Sequence of chain A:
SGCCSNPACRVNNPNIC

These two protein chains interact to form a complex.

Sequence of chain B:
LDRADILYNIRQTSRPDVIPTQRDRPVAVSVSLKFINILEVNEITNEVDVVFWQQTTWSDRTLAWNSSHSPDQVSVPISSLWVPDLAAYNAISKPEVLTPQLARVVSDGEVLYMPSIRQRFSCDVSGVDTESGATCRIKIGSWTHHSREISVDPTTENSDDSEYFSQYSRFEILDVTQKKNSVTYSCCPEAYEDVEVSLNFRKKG

Residue-level contacts at the interface:
Residue H145 in chain B is in contact with residue A8 in chain A (closest heavy-atom distance 3.4 Å).
Residue W143 in chain B interacts with residue V11 in chain A (closest heavy-atom distance 4.3 Å).
Residue W143 in chain B is in contact with residue A8 in chain A (closest heavy-atom distance 3.4 Å).
Residue Y185 in chain B is in contact with residue C9 in chain A (closest heavy-atom distance 3.6 Å).
Residue E190 in chain B is in contact with residue N12 in chain A (closest heavy-atom distance 4.8 Å).
Residue C187 in chain B interacts with residue I16 in chain A (closest heavy-atom distance 3.6 Å).
Residue W143 in chain B interacts with residue P7 in chain A (closest heavy-atom distance 3.5 Å).
Residue Y192 in chain B interacts with residue N13 in chain A (closest heavy-atom distance 3.4 Å).
Residue E190 in chain B is in contact with residue C9 in chain A (closest heavy-atom distance 5.0 Å).
Residue C187 in chain B is in contact with residue C9 in chain A (closest heavy-atom distance 4.8 Å).
Residue C188 in chain B interacts with residue C9 in chain A (closest heavy-atom distance 4.5 Å).
Residue Y192 in chain B contacts residue A8 in chain A (closest heavy-atom distance 3.6 Å).
Residue E149 in chain B contacts residue N12 in chain A (closest heavy-atom distance 4.5 Å).
Residue C188 in chain B contacts residue N13 in chain A (closest heavy-atom distance 3.3 Å).
Residue Y185 in chain B interacts with residue N6 in chain A (closest heavy-atom distance 3.4 Å).
Residue H146 in chain B interacts with residue A8 in chain A (closest heavy-atom distance 4.7 Å).
Residue Y89 in chain B interacts with residue A8 in chain A (closest heavy-atom distance 4.6 Å).
Residue Y192 in chain B is in contact with residue C9 in chain A (closest heavy-atom distance 3.4 Å).
Residue Y185 in chain B is in contact with residue C3 in chain A (closest heavy-atom distance 3.4 Å).
Residue T144 in chain B contacts residue V11 in chain A (closest heavy-atom distance 4.0 Å).
Residue Y192 in chain B is in contact with residue N12 in chain A (closest heavy-atom distance 3.5 Å).
Residue C187 in chain B contacts residue C3 in chain A (closest heavy-atom distance 3.8 Å).
Residue C187 in chain B contacts residue S1 in chain A (closest heavy-atom distance 4.1 Å).
Residue Y89 in chain B contacts residue P7 in chain A (closest heavy-atom distance 3.7 Å).
Residue H146 in chain B is in contact with residue N12 in chain A (closest heavy-atom distance 3.2 Å).
Residue C188 in chain B interacts with residue C3 in chain A (closest heavy-atom distance 4.2 Å).
Residue T144 in chain B contacts residue A8 in chain A (closest heavy-atom distance 4.1 Å).
Residue T144 in chain B contacts residue N12 in chain A (closest heavy-atom distance 2.7 Å).
Residue Y185 in chain B interacts with residue G2 in chain A (closest heavy-atom distance 3.3 Å).
Residue E190 in chain B contacts residue N13 in chain A (closest heavy-atom distance 3.3 Å).
Residue H145 in chain B is in contact with residue N12 in chain A (closest heavy-atom distance 4.4 Å).
Residue C188 in chain B is in contact with residue I16 in chain A (closest heavy-atom distance 3.9 Å).
Residue Y89 in chain B is in contact with residue N6 in chain A (closest heavy-atom distance 3.8 Å).
Residue Y185 in chain B interacts with residue S1 in chain A (closest heavy-atom distance 4.8 Å).
Residue S142 in chain B contacts residue A8 in chain A (closest heavy-atom distance 3.6 Å).
Residue Y192 in chain B contacts residue N6 in chain A (closest heavy-atom distance 3.4 Å).